Contacts between the two chains:
Residue I65 in chain B interacts with residue A49 in chain A (closest heavy-atom distance 3.7 Å).
Residue K57 in chain B is in contact with residue A61 in chain A (closest heavy-atom distance 3.8 Å).
Residue K4 in chain B is in contact with residue A72 in chain A (closest heavy-atom distance 3.9 Å).
Residue I53 in chain B interacts with residue I65 in chain A (closest heavy-atom distance 3.8 Å).
Residue K4 in chain B contacts residue D76 in chain A (closest heavy-atom distance 2.8 Å).
Residue Q79 in chain B is in contact with residue S2 in chain A (closest heavy-atom distance 2.9 Å).
Residue S52 in chain B is in contact with residue K68 in chain A (closest heavy-atom distance 3.4 Å).
Residue V5 in chain B is in contact with residue I69 in chain A (closest heavy-atom distance 3.8 Å).
Residue S52 in chain B interacts with residue A64 in chain A (closest heavy-atom distance 3.6 Å).
Residue G15 in chain B interacts with residue V14 in chain A (closest heavy-atom distance 3.8 Å).
Residue L10 in chain B contacts residue I69 in chain A (closest heavy-atom distance 3.7 Å).
Residue A64 in chain B contacts residue S52 in chain A (closest heavy-atom distance 3.6 Å).
Residue T3 in chain B is in contact with residue D76 in chain A (closest heavy-atom distance 3.5 Å).
Residue A49 in chain B is in contact with residue I69 in chain A (closest heavy-atom distance 3.4 Å).
Residue G15 in chain B interacts with residue G15 in chain A (closest heavy-atom distance 3.5 Å).
Residue L18 in chain B contacts residue V14 in chain A (closest heavy-atom distance 3.9 Å).
Residue S12 in chain B is in contact with residue S12 in chain A (closest heavy-atom distance 3.9 Å).
Residue L19 in chain B contacts residue V14 in chain A (closest heavy-atom distance 3.8 Å).
Residue T77 in chain B interacts with residue S2 in chain A (closest heavy-atom distance 3.3 Å).
Residue D76 in chain B is in contact with residue V5 in chain A (closest heavy-atom distance 2.8 Å).
Residue T3 in chain B is in contact with residue T77 in chain A (closest heavy-atom distance 2.7 Å).
Residue D76 in chain B is in contact with residue K4 in chain A (closest heavy-atom distance 2.8 Å).
Residue A49 in chain B contacts residue I65 in chain A (closest heavy-atom distance 3.7 Å).
Residue G48 in chain B is in contact with residue K68 in chain A (closest heavy-atom distance 3.7 Å).
Residue I69 in chain B is in contact with residue A49 in chain A (closest heavy-atom distance 3.4 Å).
Residue K68 in chain B contacts residue S52 in chain A (closest heavy-atom distance 3.7 Å).
Residue D76 in chain B interacts with residue T3 in chain A (closest heavy-atom distance 3.5 Å).
Residue A11 in chain B contacts residue A11 in chain A (closest heavy-atom distance 3.5 Å).
Residue T77 in chain B contacts residue T3 in chain A (closest heavy-atom distance 2.8 Å).
Residue K57 in chain B contacts residue S60 in chain A (closest heavy-atom distance 3.6 Å).
Residue Q78 in chain B is in contact with residue T3 in chain A (closest heavy-atom distance 3.4 Å).
Residue V5 in chain B contacts residue A72 in chain A (closest heavy-atom distance 3.7 Å).
Residue T45 in chain B is in contact with residue A72 in chain A (closest heavy-atom distance 3.6 Å).
Residue I65 in chain B is in contact with residue I53 in chain A (closest heavy-atom distance 3.8 Å).
Residue T3 in chain B is in contact with residue Q78 in chain A (closest heavy-atom distance 3.1 Å).
Residue S2 in chain B is in contact with residue D76 in chain A (closest heavy-atom distance 3.3 Å).
Residue Q79 in chain B is in contact with residue T3 in chain A (closest heavy-atom distance 3.5 Å).
Residue A11 in chain B is in contact with residue L19 in chain A (closest heavy-atom distance 3.9 Å).
Residue I69 in chain B contacts residue L10 in chain A (closest heavy-atom distance 3.7 Å).
Residue R16 in chain B is in contact with residue A11 in chain A (closest heavy-atom distance 3.8 Å).
Residue A72 in chain B contacts residue T45 in chain A (closest heavy-atom distance 3.5 Å).
Residue I69 in chain B contacts residue V5 in chain A (closest heavy-atom distance 3.9 Å).
Residue K68 in chain B interacts with residue G48 in chain A (closest heavy-atom distance 3.6 Å).
Residue D76 in chain B is in contact with residue S2 in chain A (closest heavy-atom distance 3.3 Å).
Residue A72 in chain B contacts residue K4 in chain A (closest heavy-atom distance 3.9 Å).
Residue S52 in chain B is in contact with residue I65 in chain A (closest heavy-atom distance 3.4 Å).
Residue I65 in chain B contacts residue S52 in chain A (closest heavy-atom distance 3.4 Å).
Residue A11 in chain B is in contact with residue R16 in chain A (closest heavy-atom distance 3.8 Å).
Residue A72 in chain B contacts residue V5 in chain A (closest heavy-atom distance 3.8 Å).
Residue L19 in chain B contacts residue A11 in chain A (closest heavy-atom distance 3.9 Å).
Residue A11 in chain B interacts with residue G15 in chain A (closest heavy-atom distance 3.5 Å).
Residue A61 in chain B interacts with residue K57 in chain A (closest heavy-atom distance 3.7 Å).
Residue S2 in chain B is in contact with residue Q78 in chain A (closest heavy-atom distance 3.9 Å).
Residue V14 in chain B interacts with residue L18 in chain A (closest heavy-atom distance 3.8 Å).
Residue V14 in chain B interacts with residue L19 in chain A (closest heavy-atom distance 3.8 Å).
Residue S60 in chain B is in contact with residue K57 in chain A (closest heavy-atom distance 3.7 Å).
Residue S2 in chain B interacts with residue T77 in chain A (closest heavy-atom distance 3.2 Å).
Residue V14 in chain B interacts with residue G15 in chain A (closest heavy-atom distance 3.8 Å).
Residue V5 in chain B is in contact with residue D76 in chain A (closest heavy-atom distance 2.8 Å).
Residue G15 in chain B is in contact with residue A11 in chain A (closest heavy-atom distance 3.4 Å).

The following describes two proteins that form a bound complex.

Sequence of chain A:
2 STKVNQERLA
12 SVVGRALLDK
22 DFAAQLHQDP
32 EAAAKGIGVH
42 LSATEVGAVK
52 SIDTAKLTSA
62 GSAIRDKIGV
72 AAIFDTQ

Sequence of chain B:
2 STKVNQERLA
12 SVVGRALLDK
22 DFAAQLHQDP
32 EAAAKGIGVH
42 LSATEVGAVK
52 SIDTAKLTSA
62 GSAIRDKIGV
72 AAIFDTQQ